Contacts between the two chains:
Residue Y233 in chain B is in contact with residue R141 in chain A (closest heavy-atom distance 3.3 Å).
Residue M172 in chain B contacts residue W147 in chain A (closest heavy-atom distance 3.8 Å).
Residue K179 in chain B interacts with residue P145 in chain A (closest heavy-atom distance 4.2 Å).
Residue R240 in chain B contacts residue L150 in chain A (closest heavy-atom distance 3.6 Å).
Residue Q274 in chain B interacts with residue L150 in chain A (closest heavy-atom distance 3.5 Å).
Residue I276 in chain B is in contact with residue R140 in chain A (closest heavy-atom distance 3.9 Å).
Residue K278 in chain B is in contact with residue G143 in chain A (closest heavy-atom distance 4.8 Å).
Residue K264 in chain B interacts with residue F148 in chain A (closest heavy-atom distance 3.8 Å).
Residue K273 in chain B interacts with residue R141 in chain A (closest heavy-atom distance 3.3 Å).
Residue I224 in chain B is in contact with residue P145 in chain A (closest heavy-atom distance 3.8 Å).
Residue H149 in chain B contacts residue F148 in chain A (closest heavy-atom distance 4.1 Å).
Residue K273 in chain B contacts residue F148 in chain A (closest heavy-atom distance 3.2 Å).
Residue K264 in chain B is in contact with residue G149 in chain A (closest heavy-atom distance 3.1 Å).
Residue Y233 in chain B interacts with residue V144 in chain A (closest heavy-atom distance 3.5 Å).
Residue K264 in chain B contacts residue G146 in chain A (closest heavy-atom distance 4.5 Å).
Residue I224 in chain B interacts with residue V144 in chain A (closest heavy-atom distance 3.7 Å).
Residue I282 in chain B is in contact with residue P139 in chain A (closest heavy-atom distance 4.2 Å).
Residue V280 in chain B interacts with residue R140 in chain A (closest heavy-atom distance 4.5 Å).
Residue Q274 in chain B contacts residue R141 in chain A (closest heavy-atom distance 3.5 Å).
Residue K179 in chain B interacts with residue G143 in chain A (closest heavy-atom distance 3.2 Å).
Residue L222 in chain B contacts residue L150 in chain A (closest heavy-atom distance 3.7 Å).
Residue M232 in chain B interacts with residue G143 in chain A (closest heavy-atom distance 4.9 Å).
Residue Y233 in chain B interacts with residue G149 in chain A (closest heavy-atom distance 3.9 Å).
Residue H149 in chain B contacts residue W147 in chain A (closest heavy-atom distance 3.2 Å).
Residue I176 in chain B interacts with residue F148 in chain A (closest heavy-atom distance 4.4 Å).
Residue C168 in chain B contacts residue W147 in chain A (closest heavy-atom distance 4.3 Å).
Residue D171 in chain B contacts residue W147 in chain A (closest heavy-atom distance 3.9 Å).
Residue V181 in chain B interacts with residue F148 in chain A (closest heavy-atom distance 4.1 Å).
Residue T221 in chain B contacts residue L150 in chain A (closest heavy-atom distance 4.9 Å).
Residue I276 in chain B contacts residue V144 in chain A (closest heavy-atom distance 3.6 Å).
Residue K273 in chain B contacts residue W147 in chain A (closest heavy-atom distance 4.6 Å).
Residue I282 in chain B interacts with residue R140 in chain A (closest heavy-atom distance 3.3 Å).
Residue I276 in chain B contacts residue G142 in chain A (closest heavy-atom distance 4.7 Å).
Residue K278 in chain B interacts with residue G142 in chain A (closest heavy-atom distance 2.9 Å).
Residue V242 in chain B contacts residue G149 in chain A (closest heavy-atom distance 4.4 Å).
Residue K273 in chain B interacts with residue G149 in chain A (closest heavy-atom distance 3.2 Å).
Residue K273 in chain B is in contact with residue L150 in chain A (closest heavy-atom distance 4.4 Å).
Residue V242 in chain B contacts residue L150 in chain A (closest heavy-atom distance 3.6 Å).
Residue Y233 in chain B contacts residue L150 in chain A (closest heavy-atom distance 3.1 Å).
Residue W183 in chain B is in contact with residue F148 in chain A (closest heavy-atom distance 3.3 Å).
Residue V280 in chain B contacts residue G142 in chain A (closest heavy-atom distance 4.0 Å).
Residue E244 in chain B interacts with residue G149 in chain A (closest heavy-atom distance 4.9 Å).
Residue Q220 in chain B contacts residue L150 in chain A (closest heavy-atom distance 3.2 Å).
Residue L222 in chain B interacts with residue F148 in chain A (closest heavy-atom distance 3.4 Å).
Residue F145 in chain B contacts residue W147 in chain A (closest heavy-atom distance 4.9 Å).
Residue M232 in chain B interacts with residue V144 in chain A (closest heavy-atom distance 4.0 Å).
Residue I176 in chain B contacts residue P145 in chain A (closest heavy-atom distance 3.7 Å).
Residue M261 in chain B interacts with residue W147 in chain A (closest heavy-atom distance 3.7 Å).
Residue K179 in chain B contacts residue V144 in chain A (closest heavy-atom distance 4.8 Å).
Residue I276 in chain B is in contact with residue R141 in chain A (closest heavy-atom distance 3.0 Å).
Residue M232 in chain B contacts residue G142 in chain A (closest heavy-atom distance 3.8 Å).
Residue L152 in chain B is in contact with residue F148 in chain A (closest heavy-atom distance 4.9 Å).
Residue K264 in chain B contacts residue W147 in chain A (closest heavy-atom distance 2.7 Å).
Residue D175 in chain B is in contact with residue P145 in chain A (closest heavy-atom distance 4.1 Å).
Residue K273 in chain B contacts residue G146 in chain A (closest heavy-atom distance 3.1 Å).
Residue V280 in chain B contacts residue P139 in chain A (closest heavy-atom distance 3.1 Å).

Sequence of chain A:
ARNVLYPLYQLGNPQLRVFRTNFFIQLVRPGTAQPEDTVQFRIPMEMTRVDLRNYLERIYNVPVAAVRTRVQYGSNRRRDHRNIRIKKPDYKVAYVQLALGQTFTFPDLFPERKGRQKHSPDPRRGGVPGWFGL

Sequence of chain B:
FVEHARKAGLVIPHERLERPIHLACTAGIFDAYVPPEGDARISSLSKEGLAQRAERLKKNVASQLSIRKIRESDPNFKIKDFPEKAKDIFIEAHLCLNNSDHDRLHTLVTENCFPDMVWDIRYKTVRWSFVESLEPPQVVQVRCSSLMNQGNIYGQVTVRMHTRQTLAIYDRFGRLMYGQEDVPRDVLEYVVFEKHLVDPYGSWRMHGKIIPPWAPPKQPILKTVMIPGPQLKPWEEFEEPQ

This data describes a binding interaction between two proteins.